Sequence of chain B:
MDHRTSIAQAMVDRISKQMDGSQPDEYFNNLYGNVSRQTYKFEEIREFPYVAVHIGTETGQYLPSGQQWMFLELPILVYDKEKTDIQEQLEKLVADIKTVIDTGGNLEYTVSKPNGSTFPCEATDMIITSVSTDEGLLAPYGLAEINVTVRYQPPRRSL

Residue-level contacts at the interface:
Residue K205 in chain A interacts with residue N106 in chain B (closest heavy-atom distance 3.3 Å).
Residue Y203 in chain A contacts residue T124 in chain B (closest heavy-atom distance 3.9 Å).
Residue M197 in chain A is in contact with residue C121 in chain B (closest heavy-atom distance 3.5 Å).
Residue D32 in chain A interacts with residue P64 in chain B (closest heavy-atom distance 3.6 Å).
Residue N8 in chain A contacts residue S158 in chain B (closest heavy-atom distance 4.4 Å).
Residue R7 in chain A is in contact with residue Y62 in chain B (closest heavy-atom distance 3.3 Å).
Residue T9 in chain A interacts with residue P64 in chain B (closest heavy-atom distance 2.8 Å).
Residue N8 in chain A contacts residue P64 in chain B (closest heavy-atom distance 3.9 Å).
Residue M197 in chain A is in contact with residue P155 in chain B (closest heavy-atom distance 4.3 Å).
Residue R7 in chain A interacts with residue L63 in chain B (closest heavy-atom distance 3.7 Å).
Residue Y75 in chain A interacts with residue W69 in chain B (closest heavy-atom distance 3.0 Å).
Residue Q31 in chain A is in contact with residue P64 in chain B (closest heavy-atom distance 3.4 Å).
Residue T9 in chain A contacts residue S65 in chain B (closest heavy-atom distance 3.4 Å).
Residue G201 in chain A interacts with residue E122 in chain B (closest heavy-atom distance 3.9 Å).
Residue V30 in chain A contacts residue S65 in chain B (closest heavy-atom distance 3.8 Å).
Residue Q31 in chain A is in contact with residue Q67 in chain B (closest heavy-atom distance 3.7 Å).
Residue E27 in chain A contacts residue S65 in chain B (closest heavy-atom distance 4.4 Å).
Residue I164 in chain A contacts residue W69 in chain B (closest heavy-atom distance 3.5 Å).
Residue V30 in chain A is in contact with residue P64 in chain B (closest heavy-atom distance 3.9 Å).
Residue Q200 in chain A contacts residue Y109 in chain B (closest heavy-atom distance 3.5 Å).
Residue L29 in chain A interacts with residue Q67 in chain B (closest heavy-atom distance 3.2 Å).
Residue D193 in chain A interacts with residue R157 in chain B (closest heavy-atom distance 2.5 Å).
Residue I191 in chain A is in contact with residue R156 in chain B (closest heavy-atom distance 3.2 Å).
Residue Y196 in chain A contacts residue Q67 in chain B (closest heavy-atom distance 3.2 Å).
Residue L29 in chain A contacts residue R156 in chain B (closest heavy-atom distance 4.3 Å).
Residue R10 in chain A contacts residue L159 in chain B (closest heavy-atom distance 3.5 Å).
Residue R7 in chain A contacts residue P64 in chain B (closest heavy-atom distance 2.9 Å).
Residue I28 in chain A interacts with residue S65 in chain B (closest heavy-atom distance 3.9 Å).
Residue E27 in chain A contacts residue R156 in chain B (closest heavy-atom distance 3.3 Å).
Residue Q200 in chain A interacts with residue T124 in chain B (closest heavy-atom distance 4.5 Å).
Residue I164 in chain A is in contact with residue D125 in chain B (closest heavy-atom distance 4.5 Å).
Residue R10 in chain A is in contact with residue R156 in chain B (closest heavy-atom distance 3.9 Å).
Residue Q31 in chain A is in contact with residue L63 in chain B (closest heavy-atom distance 3.2 Å).
Residue Q200 in chain A is in contact with residue Q153 in chain B (closest heavy-atom distance 3.5 Å).
Residue Y196 in chain A is in contact with residue P155 in chain B (closest heavy-atom distance 4.1 Å).
Residue R7 in chain A is in contact with residue S158 in chain B (closest heavy-atom distance 4.3 Å).
Residue L6 in chain A is in contact with residue P64 in chain B (closest heavy-atom distance 3.6 Å).
Residue Y75 in chain A interacts with residue L63 in chain B (closest heavy-atom distance 4.5 Å).
Residue K205 in chain A contacts residue D125 in chain B (closest heavy-atom distance 3.7 Å).
Residue D32 in chain A is in contact with residue L63 in chain B (closest heavy-atom distance 3.6 Å).
Residue Y196 in chain A contacts residue Q68 in chain B (closest heavy-atom distance 4.5 Å).
Residue D32 in chain A interacts with residue Y62 in chain B (closest heavy-atom distance 4.2 Å).
Residue Y203 in chain A interacts with residue Q153 in chain B (closest heavy-atom distance 2.4 Å).
Residue G201 in chain A contacts residue N106 in chain B (closest heavy-atom distance 3.9 Å).
Residue L29 in chain A is in contact with residue S65 in chain B (closest heavy-atom distance 3.7 Å).
Residue K207 in chain A contacts residue M126 in chain B (closest heavy-atom distance 3.2 Å).
Residue D193 in chain A interacts with residue R156 in chain B (closest heavy-atom distance 3.6 Å).
Residue R307 in chain A interacts with residue G105 in chain B (closest heavy-atom distance 3.9 Å).
Residue Q200 in chain A contacts residue E122 in chain B (closest heavy-atom distance 3.2 Å).
Residue Y196 in chain A interacts with residue R156 in chain B (closest heavy-atom distance 3.4 Å).
Residue Y75 in chain A is in contact with residue R151 in chain B (closest heavy-atom distance 4.2 Å).
Residue Q200 in chain A interacts with residue C121 in chain B (closest heavy-atom distance 4.2 Å).
Residue V30 in chain A is in contact with residue Q67 in chain B (closest heavy-atom distance 3.6 Å).
Residue Y196 in chain A contacts residue Q153 in chain B (closest heavy-atom distance 2.2 Å).
Residue Y196 in chain A is in contact with residue P154 in chain B (closest heavy-atom distance 3.4 Å).
Residue R7 in chain A contacts residue G66 in chain B (closest heavy-atom distance 4.2 Å).
Residue K205 in chain A interacts with residue T124 in chain B (closest heavy-atom distance 3.2 Å).
Residue M197 in chain A contacts residue F119 in chain B (closest heavy-atom distance 3.6 Å).
Residue Y203 in chain A interacts with residue W69 in chain B (closest heavy-atom distance 3.6 Å).
Residue R307 in chain A interacts with residue G104 in chain B (closest heavy-atom distance 3.0 Å).

Sequence of chain A:
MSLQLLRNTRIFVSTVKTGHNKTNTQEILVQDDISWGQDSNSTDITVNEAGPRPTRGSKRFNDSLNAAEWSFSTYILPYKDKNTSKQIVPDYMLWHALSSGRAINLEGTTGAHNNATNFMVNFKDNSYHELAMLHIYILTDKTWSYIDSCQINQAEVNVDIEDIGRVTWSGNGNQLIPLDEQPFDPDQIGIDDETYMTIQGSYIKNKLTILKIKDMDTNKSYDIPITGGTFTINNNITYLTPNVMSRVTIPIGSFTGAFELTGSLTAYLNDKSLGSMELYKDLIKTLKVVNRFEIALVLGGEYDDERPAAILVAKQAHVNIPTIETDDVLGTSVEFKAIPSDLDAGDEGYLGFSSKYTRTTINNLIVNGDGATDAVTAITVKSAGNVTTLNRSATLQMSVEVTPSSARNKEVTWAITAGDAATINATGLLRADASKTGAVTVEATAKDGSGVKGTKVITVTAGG

The following describes two proteins that form a bound complex.